Residue-level contacts at the interface:
Residue E59 in the first protein interacts with residue Y155 in the second protein (closest heavy-atom distance 3.7 Å).
Residue F55 in the first protein interacts with residue F114 in the second protein (closest heavy-atom distance 4.4 Å).
Residue K54 in the first protein interacts with residue Q113 in the second protein (closest heavy-atom distance 4.2 Å).
Residue T65 in the first protein contacts residue G101 in the second protein (closest heavy-atom distance 3.8 Å).
Residue L66 in the first protein interacts with residue G101 in the second protein (closest heavy-atom distance 4.4 Å).
Residue T65 in the first protein is in contact with residue H103 in the second protein (closest heavy-atom distance 4.5 Å).
Residue V56 in the first protein is in contact with residue K109 in the second protein (closest heavy-atom distance 4.1 Å).
Residue I61 in the first protein is in contact with residue G101 in the second protein (closest heavy-atom distance 4.8 Å).
Residue A63 in the first protein interacts with residue M158 in the second protein (closest heavy-atom distance 4.3 Å).
Residue I61 in the first protein interacts with residue Y110 in the second protein (closest heavy-atom distance 4.3 Å).
Residue V62 in the first protein is in contact with residue L157 in the second protein (closest heavy-atom distance 4.6 Å).
Residue T65 in the first protein is in contact with residue E106 in the second protein (closest heavy-atom distance 3.2 Å).
Residue F55 in the first protein contacts residue Q113 in the second protein (closest heavy-atom distance 3.5 Å).
Residue R57 in the first protein contacts residue Q113 in the second protein (closest heavy-atom distance 4.8 Å).
Residue V62 in the first protein is in contact with residue G101 in the second protein (closest heavy-atom distance 3.5 Å).
Residue I61 in the first protein interacts with residue F102 in the second protein (closest heavy-atom distance 5.0 Å).
Residue R57 in the first protein is in contact with residue Y155 in the second protein (closest heavy-atom distance 4.9 Å).
Residue A58 in the first protein contacts residue M152 in the second protein (closest heavy-atom distance 4.4 Å).
Residue E59 in the first protein is in contact with residue M158 in the second protein (closest heavy-atom distance 4.2 Å).
Residue I61 in the first protein contacts residue K109 in the second protein (closest heavy-atom distance 3.5 Å).
Residue V62 in the first protein contacts residue M158 in the second protein (closest heavy-atom distance 4.1 Å).
Residue V62 in the first protein contacts residue H100 in the second protein (closest heavy-atom distance 4.0 Å).
Residue L66 in the first protein is in contact with residue M158 in the second protein (closest heavy-atom distance 4.3 Å).
Residue R57 in the first protein interacts with residue Y110 in the second protein (closest heavy-atom distance 3.9 Å).
Residue I61 in the first protein is in contact with residue E106 in the second protein (closest heavy-atom distance 3.8 Å).
Residue V56 in the first protein contacts residue Q113 in the second protein (closest heavy-atom distance 2.8 Å).
Residue A58 in the first protein contacts residue Y155 in the second protein (closest heavy-atom distance 4.5 Å).
Residue A58 in the first protein is in contact with residue F102 in the second protein (closest heavy-atom distance 4.1 Å).
Residue F55 in the first protein contacts residue Y110 in the second protein (closest heavy-atom distance 3.5 Å).
Residue E59 in the first protein interacts with residue L157 in the second protein (closest heavy-atom distance 4.3 Å).
Residue V62 in the first protein contacts residue P99 in the second protein (closest heavy-atom distance 4.2 Å).
Residue L66 in the first protein contacts residue H100 in the second protein (closest heavy-atom distance 3.4 Å).
Residue V62 in the first protein contacts residue F102 in the second protein (closest heavy-atom distance 3.4 Å).
Residue A58 in the first protein interacts with residue L157 in the second protein (closest heavy-atom distance 3.6 Å).
Residue A58 in the first protein contacts residue Y110 in the second protein (closest heavy-atom distance 3.5 Å).

The following describes two proteins that form a bound complex.

Sequence of the second protein:
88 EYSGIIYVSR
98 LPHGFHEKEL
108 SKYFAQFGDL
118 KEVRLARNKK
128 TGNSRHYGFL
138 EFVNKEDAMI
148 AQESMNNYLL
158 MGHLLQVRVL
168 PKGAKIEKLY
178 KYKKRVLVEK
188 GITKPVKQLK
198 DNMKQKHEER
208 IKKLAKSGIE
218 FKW

Sequence of the first protein:
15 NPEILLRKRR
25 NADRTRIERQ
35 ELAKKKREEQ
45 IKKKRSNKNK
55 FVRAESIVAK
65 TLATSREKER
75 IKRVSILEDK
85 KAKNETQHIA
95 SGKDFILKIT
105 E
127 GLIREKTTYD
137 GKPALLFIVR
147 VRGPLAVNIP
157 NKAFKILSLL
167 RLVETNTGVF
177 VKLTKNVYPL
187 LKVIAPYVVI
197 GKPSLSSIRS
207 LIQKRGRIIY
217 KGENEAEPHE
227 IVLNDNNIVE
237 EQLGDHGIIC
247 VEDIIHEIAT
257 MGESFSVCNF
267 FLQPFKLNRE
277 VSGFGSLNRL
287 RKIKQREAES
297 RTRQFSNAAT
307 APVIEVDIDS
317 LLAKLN